Contacts between the two chains:
Residue D180 in the first protein is in contact with residue D204 in the second protein (closest heavy-atom distance 5.0 Å).
Residue Q202 in the first protein contacts residue E207 in the second protein (closest heavy-atom distance 4.2 Å).
Residue D180 in the first protein is in contact with residue E207 in the second protein (closest heavy-atom distance 3.8 Å).

This data describes a binding interaction between two proteins.

Sequence of the second protein:
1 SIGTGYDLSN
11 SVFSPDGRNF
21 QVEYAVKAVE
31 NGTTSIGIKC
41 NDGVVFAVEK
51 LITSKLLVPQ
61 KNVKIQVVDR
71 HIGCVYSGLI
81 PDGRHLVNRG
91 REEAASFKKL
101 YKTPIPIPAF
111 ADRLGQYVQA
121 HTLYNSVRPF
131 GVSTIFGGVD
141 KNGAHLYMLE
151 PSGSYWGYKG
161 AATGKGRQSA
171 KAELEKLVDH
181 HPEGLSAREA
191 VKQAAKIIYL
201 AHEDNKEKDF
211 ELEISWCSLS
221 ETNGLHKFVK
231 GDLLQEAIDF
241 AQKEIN

Sequence of the first protein:
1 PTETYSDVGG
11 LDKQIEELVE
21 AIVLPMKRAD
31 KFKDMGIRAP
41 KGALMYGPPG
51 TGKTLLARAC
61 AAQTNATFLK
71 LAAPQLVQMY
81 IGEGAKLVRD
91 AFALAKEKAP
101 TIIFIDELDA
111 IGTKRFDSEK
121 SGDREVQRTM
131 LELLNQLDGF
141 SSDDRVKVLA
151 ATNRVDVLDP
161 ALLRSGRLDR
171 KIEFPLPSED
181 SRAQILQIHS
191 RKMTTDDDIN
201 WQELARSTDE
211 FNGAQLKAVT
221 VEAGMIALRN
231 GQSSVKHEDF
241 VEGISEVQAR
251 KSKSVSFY